Sequence of the first protein:
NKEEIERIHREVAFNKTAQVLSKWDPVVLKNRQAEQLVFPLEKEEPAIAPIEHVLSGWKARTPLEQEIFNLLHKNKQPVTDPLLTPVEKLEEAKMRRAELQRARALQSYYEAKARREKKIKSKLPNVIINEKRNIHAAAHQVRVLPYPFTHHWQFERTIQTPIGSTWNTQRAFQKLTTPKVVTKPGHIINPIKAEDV

Sequence of the second protein:
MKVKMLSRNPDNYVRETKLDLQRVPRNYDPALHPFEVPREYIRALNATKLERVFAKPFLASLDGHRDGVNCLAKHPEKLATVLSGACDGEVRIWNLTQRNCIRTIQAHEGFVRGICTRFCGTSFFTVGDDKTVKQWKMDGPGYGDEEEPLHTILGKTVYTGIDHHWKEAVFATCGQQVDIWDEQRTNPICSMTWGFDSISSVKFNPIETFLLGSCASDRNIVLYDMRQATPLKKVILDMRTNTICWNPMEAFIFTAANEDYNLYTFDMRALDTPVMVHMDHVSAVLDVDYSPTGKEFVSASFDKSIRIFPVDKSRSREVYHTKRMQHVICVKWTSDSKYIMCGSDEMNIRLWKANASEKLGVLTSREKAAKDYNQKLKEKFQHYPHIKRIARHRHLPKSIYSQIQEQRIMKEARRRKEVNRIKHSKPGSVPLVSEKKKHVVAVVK

The following describes two proteins that form a bound complex.

Contacts between the two chains:
Residue E40 in the second protein interacts with residue I703 in the first protein (closest heavy-atom distance 3.1 Å).
Residue H386 in the second protein is in contact with residue A679 in the first protein (closest heavy-atom distance 3.6 Å).
Residue L232 in the second protein contacts residue A133 in the first protein (closest heavy-atom distance 3.7 Å).
Residue D372 in the second protein contacts residue T717 in the first protein (closest heavy-atom distance 3.4 Å).
Residue E40 in the second protein interacts with residue W707 in the first protein (closest heavy-atom distance 3.5 Å).
Residue Y384 in the second protein interacts with residue H680 in the first protein (closest heavy-atom distance 3.2 Å).
Residue P248 in the second protein interacts with residue I732 in the first protein (closest heavy-atom distance 3.6 Å).
Residue R26 in the second protein is in contact with residue S705 in the first protein (closest heavy-atom distance 3.4 Å).
Residue R269 in the second protein interacts with residue F134 in the first protein (closest heavy-atom distance 3.6 Å).
Residue K380 in the second protein contacts residue I699 in the first protein (closest heavy-atom distance 3.0 Å).
Residue S335 in the second protein contacts residue I728 in the first protein (closest heavy-atom distance 3.3 Å).
Residue P385 in the second protein is in contact with residue H680 in the first protein (closest heavy-atom distance 3.6 Å).
Residue F252 in the second protein interacts with residue V148 in the first protein (closest heavy-atom distance 3.8 Å).
Residue P231 in the second protein is in contact with residue R130 in the first protein (closest heavy-atom distance 3.2 Å).
Residue H33 in the second protein contacts residue W707 in the first protein (closest heavy-atom distance 3.3 Å).
Residue E208 in the second protein interacts with residue W144 in the first protein (closest heavy-atom distance 2.8 Å).
Residue Q228 in the second protein interacts with residue A133 in the first protein (closest heavy-atom distance 3.2 Å).
Residue R269 in the second protein contacts residue D145 in the first protein (closest heavy-atom distance 2.4 Å).
Residue H383 in the second protein contacts residue P686 in the first protein (closest heavy-atom distance 3.5 Å).
Residue K376 in the second protein interacts with residue L716 in the first protein (closest heavy-atom distance 3.3 Å).
Residue R43 in the second protein interacts with residue W707 in the first protein (closest heavy-atom distance 3.7 Å).
Residue E40 in the second protein is in contact with residue G704 in the first protein (closest heavy-atom distance 2.5 Å).
Residue E250 in the second protein contacts residue V148 in the first protein (closest heavy-atom distance 3.3 Å).
Residue I207 in the second protein interacts with residue I732 in the first protein (closest heavy-atom distance 3.4 Å).
Residue K167 in the second protein interacts with residue K733 in the first protein (closest heavy-atom distance 3.7 Å).
Residue Y41 in the second protein interacts with residue H680 in the first protein (closest heavy-atom distance 3.4 Å).
Residue K376 in the second protein interacts with residue I703 in the first protein (closest heavy-atom distance 3.6 Å).
Residue M268 in the second protein interacts with residue L141 in the first protein (closest heavy-atom distance 3.6 Å).
Residue P292 in the second protein is in contact with residue I729 in the first protein (closest heavy-atom distance 3.6 Å).
Residue Q228 in the second protein interacts with residue K136 in the first protein (closest heavy-atom distance 3.4 Å).
Residue L377 in the second protein interacts with residue I703 in the first protein (closest heavy-atom distance 3.6 Å).
Residue R43 in the second protein contacts residue T706 in the first protein (closest heavy-atom distance 3.5 Å).
Residue P248 in the second protein contacts residue P731 in the first protein (closest heavy-atom distance 3.3 Å).
Residue Y28 in the second protein contacts residue T709 in the first protein (closest heavy-atom distance 3.6 Å).
Residue T230 in the second protein is in contact with residue A133 in the first protein (closest heavy-atom distance 3.8 Å).
Residue P76 in the second protein is in contact with residue I728 in the first protein (closest heavy-atom distance 3.2 Å).
Residue E36 in the second protein interacts with residue W707 in the first protein (closest heavy-atom distance 3.4 Å).
Residue L79 in the second protein contacts residue G726 in the first protein (closest heavy-atom distance 3.6 Å).
Residue M268 in the second protein interacts with residue F134 in the first protein (closest heavy-atom distance 3.8 Å).
Residue Y373 in the second protein contacts residue G704 in the first protein (closest heavy-atom distance 3.7 Å).
Residue P385 in the second protein contacts residue A679 in the first protein (closest heavy-atom distance 3.4 Å).
Residue T293 in the second protein contacts residue F159 in the first protein (closest heavy-atom distance 3.6 Å).
Residue K445 in the second protein is in contact with residue E131 in the first protein (closest heavy-atom distance 3.3 Å).
Residue I207 in the second protein contacts residue W144 in the first protein (closest heavy-atom distance 3.6 Å).
Residue S335 in the second protein contacts residue I729 in the first protein (closest heavy-atom distance 3.6 Å).
Residue L232 in the second protein contacts residue T137 in the first protein (closest heavy-atom distance 3.8 Å).
Residue P385 in the second protein contacts residue Q681 in the first protein (closest heavy-atom distance 3.3 Å).
Residue H383 in the second protein is in contact with residue V682 in the first protein (closest heavy-atom distance 3.3 Å).
Residue L79 in the second protein is in contact with residue I728 in the first protein (closest heavy-atom distance 3.7 Å).
Residue E250 in the second protein contacts residue R152 in the first protein (closest heavy-atom distance 2.8 Å).
Residue F252 in the second protein contacts residue D145 in the first protein (closest heavy-atom distance 3.8 Å).
Residue H386 in the second protein interacts with residue H680 in the first protein (closest heavy-atom distance 3.5 Å).
Residue W194 in the second protein interacts with residue R130 in the first protein (closest heavy-atom distance 3.2 Å).
Residue K380 in the second protein contacts residue T701 in the first protein (closest heavy-atom distance 3.3 Å).
Residue E77 in the second protein interacts with residue I728 in the first protein (closest heavy-atom distance 3.3 Å).
Residue Y373 in the second protein interacts with residue F713 in the first protein (closest heavy-atom distance 3.6 Å).
Residue E40 in the second protein interacts with residue P702 in the first protein (closest heavy-atom distance 3.6 Å).
Residue Y28 in the second protein contacts residue N708 in the first protein (closest heavy-atom distance 3.2 Å).
Residue H33 in the second protein interacts with residue T706 in the first protein (closest heavy-atom distance 3.4 Å).
Residue L211 in the second protein contacts residue T137 in the first protein (closest heavy-atom distance 3.7 Å).